Sequence of chain B:
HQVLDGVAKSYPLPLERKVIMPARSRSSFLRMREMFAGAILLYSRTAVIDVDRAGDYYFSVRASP

These two protein chains interact to form a complex.

Contacts between the two chains:
Residue L83 in chain A contacts residue F272 in chain B (closest heavy-atom distance 4.5 Å).
Residue F111 in chain A contacts residue F272 in chain B (closest heavy-atom distance 3.5 Å).
Residue V107 in chain A interacts with residue R267 in chain B (closest heavy-atom distance 3.5 Å).
Residue Q97 in chain A is in contact with residue M271 in chain B (closest heavy-atom distance 4.8 Å).
Residue I101 in chain A is in contact with residue M271 in chain B (closest heavy-atom distance 3.6 Å).
Residue F94 in chain A contacts residue I276 in chain B (closest heavy-atom distance 4.4 Å).
Residue A123 in chain A is in contact with residue R269 in chain B (closest heavy-atom distance 4.6 Å).
Residue D96 in chain A is in contact with residue A275 in chain B (closest heavy-atom distance 3.1 Å).
Residue F94 in chain A is in contact with residue F272 in chain B (closest heavy-atom distance 3.3 Å).
Residue A131 in chain A is in contact with residue I276 in chain B (closest heavy-atom distance 3.8 Å).
Residue Q209 in chain A contacts residue Y304 in chain B (closest heavy-atom distance 4.9 Å).
Residue E126 in chain A contacts residue F265 in chain B (closest heavy-atom distance 3.2 Å).
Residue F111 in chain A interacts with residue M268 in chain B (closest heavy-atom distance 3.7 Å).
Residue A123 in chain A interacts with residue M268 in chain B (closest heavy-atom distance 4.2 Å).
Residue V127 in chain A contacts residue L277 in chain B (closest heavy-atom distance 3.8 Å).
Residue Q209 in chain A is in contact with residue F305 in chain B (closest heavy-atom distance 5.0 Å).
Residue Y136 in chain A is in contact with residue I276 in chain B (closest heavy-atom distance 4.4 Å).
Residue D96 in chain A interacts with residue I276 in chain B (closest heavy-atom distance 4.2 Å).
Residue D206 in chain A interacts with residue R291 in chain B (closest heavy-atom distance 3.4 Å).
Residue V107 in chain A interacts with residue M268 in chain B (closest heavy-atom distance 3.6 Å).
Residue L124 in chain A is in contact with residue F272 in chain B (closest heavy-atom distance 3.7 Å).
Residue Y203 in chain A contacts residue R291 in chain B (closest heavy-atom distance 4.2 Å).
Residue Y207 in chain A is in contact with residue A309 in chain B (closest heavy-atom distance 4.3 Å).
Residue V107 in chain A is in contact with residue M271 in chain B (closest heavy-atom distance 3.8 Å).
Residue A123 in chain A is in contact with residue F265 in chain B (closest heavy-atom distance 3.3 Å).
Residue P122 in chain A is in contact with residue F265 in chain B (closest heavy-atom distance 4.7 Å).
Residue D130 in chain A contacts residue R291 in chain B (closest heavy-atom distance 3.0 Å).
Residue V127 in chain A contacts residue I276 in chain B (closest heavy-atom distance 4.3 Å).
Residue S106 in chain A contacts residue R267 in chain B (closest heavy-atom distance 4.3 Å).
Residue D206 in chain A is in contact with residue V307 in chain B (closest heavy-atom distance 3.3 Å).
Residue L83 in chain A interacts with residue I276 in chain B (closest heavy-atom distance 4.1 Å).
Residue F94 in chain A is in contact with residue M271 in chain B (closest heavy-atom distance 3.5 Å).
Residue V127 in chain A is in contact with residue A273 in chain B (closest heavy-atom distance 3.7 Å).
Residue F94 in chain A contacts residue A275 in chain B (closest heavy-atom distance 3.3 Å).
Residue D98 in chain A contacts residue G274 in chain B (closest heavy-atom distance 4.4 Å).
Residue E126 in chain A interacts with residue R269 in chain B (closest heavy-atom distance 3.0 Å).
Residue A131 in chain A interacts with residue L277 in chain B (closest heavy-atom distance 5.0 Å).
Residue A110 in chain A contacts residue M268 in chain B (closest heavy-atom distance 4.8 Å).
Residue V127 in chain A interacts with residue F272 in chain B (closest heavy-atom distance 3.9 Å).
Residue V127 in chain A contacts residue R269 in chain B (closest heavy-atom distance 4.2 Å).
Residue I108 in chain A interacts with residue M271 in chain B (closest heavy-atom distance 4.1 Å).
Residue Q97 in chain A is in contact with residue A275 in chain B (closest heavy-atom distance 3.4 Å).

Sequence of chain A:
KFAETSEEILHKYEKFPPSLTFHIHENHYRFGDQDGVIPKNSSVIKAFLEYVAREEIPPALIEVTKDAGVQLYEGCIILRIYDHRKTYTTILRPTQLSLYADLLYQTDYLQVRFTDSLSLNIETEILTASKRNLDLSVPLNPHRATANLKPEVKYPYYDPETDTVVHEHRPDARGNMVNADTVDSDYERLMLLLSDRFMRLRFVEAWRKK